Sequence of protein 1:
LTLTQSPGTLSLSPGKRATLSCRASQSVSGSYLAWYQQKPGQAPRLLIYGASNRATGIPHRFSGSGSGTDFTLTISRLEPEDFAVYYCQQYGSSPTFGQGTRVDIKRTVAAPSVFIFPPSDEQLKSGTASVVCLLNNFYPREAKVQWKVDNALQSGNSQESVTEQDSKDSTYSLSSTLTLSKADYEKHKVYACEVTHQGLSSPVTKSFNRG

Sequence of protein 2:
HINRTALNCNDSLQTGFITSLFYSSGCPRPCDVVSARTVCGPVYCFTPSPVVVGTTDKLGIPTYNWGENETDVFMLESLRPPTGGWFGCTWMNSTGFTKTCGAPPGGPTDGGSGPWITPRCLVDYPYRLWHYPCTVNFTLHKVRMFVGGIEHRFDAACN

The following describes two proteins that form a bound complex.

Interface contacts:
Residue Y33 in protein 1 interacts with residue Q23 in protein 2 (closest heavy-atom distance 4.2 Å).
Residue Y33 in protein 1 contacts residue N19 in protein 2 (closest heavy-atom distance 2.6 Å).
Residue Y92 in protein 1 is in contact with residue Q23 in protein 2 (closest heavy-atom distance 4.2 Å).
Residue N54 in protein 1 is in contact with residue Q23 in protein 2 (closest heavy-atom distance 3.2 Å).
Residue Y33 in protein 1 interacts with residue S21 in protein 2 (closest heavy-atom distance 3.9 Å).
Residue G51 in protein 1 is in contact with residue Q23 in protein 2 (closest heavy-atom distance 3.7 Å).
Residue Y50 in protein 1 interacts with residue Q23 in protein 2 (closest heavy-atom distance 3.9 Å).
Residue Y33 in protein 1 interacts with residue D20 in protein 2 (closest heavy-atom distance 3.1 Å).
Residue S32 in protein 1 is in contact with residue Q23 in protein 2 (closest heavy-atom distance 3.9 Å).